Residue-level contacts at the interface:
Residue V161 in chain A contacts residue A4 in chain B (closest heavy-atom distance 4.0 Å).
Residue V161 in chain A is in contact with residue D3 in chain B (closest heavy-atom distance 3.2 Å).
Residue V161 in chain A is in contact with residue V5 in chain B (closest heavy-atom distance 3.8 Å).
Residue Y166 in chain A contacts residue L9 in chain B (closest heavy-atom distance 4.5 Å).
Residue N154 in chain A contacts residue D3 in chain B (closest heavy-atom distance 2.9 Å).
Residue Y158 in chain A contacts residue A4 in chain B (closest heavy-atom distance 4.3 Å).
Residue T162 in chain A interacts with residue A4 in chain B (closest heavy-atom distance 4.5 Å).
Residue Y148 in chain A is in contact with residue G2 in chain B (closest heavy-atom distance 4.9 Å).
Residue T162 in chain A contacts residue V5 in chain B (closest heavy-atom distance 3.7 Å).
Residue T162 in chain A interacts with residue H8 in chain B (closest heavy-atom distance 3.3 Å).
Residue R165 in chain A contacts residue V5 in chain B (closest heavy-atom distance 4.7 Å).
Residue Y148 in chain A contacts residue M1 in chain B (closest heavy-atom distance 4.3 Å).

Sequence of chain B:
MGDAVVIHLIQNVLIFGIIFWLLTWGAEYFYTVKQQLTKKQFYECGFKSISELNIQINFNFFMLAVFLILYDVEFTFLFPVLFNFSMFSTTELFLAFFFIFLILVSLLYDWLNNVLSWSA

This data describes a binding interaction between two proteins.

Sequence of chain A:
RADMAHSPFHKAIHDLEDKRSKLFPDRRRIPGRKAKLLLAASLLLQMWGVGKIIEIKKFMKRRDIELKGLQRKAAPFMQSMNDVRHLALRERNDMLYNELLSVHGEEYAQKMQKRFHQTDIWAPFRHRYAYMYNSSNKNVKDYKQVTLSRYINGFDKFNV